Residue-level contacts at the interface:
Residue Y493 in protein 2 contacts residue L11 in protein 1 (closest heavy-atom distance 2.5 Å).
Residue N86 in protein 2 contacts residue V3 in protein 1 (closest heavy-atom distance 3.5 Å).
Residue M45 in protein 2 interacts with residue A17 in protein 1 (closest heavy-atom distance 4.0 Å).
Residue N377 in protein 2 is in contact with residue V3 in protein 1 (closest heavy-atom distance 2.6 Å).
Residue W332 in protein 2 contacts residue C7 in protein 1 (closest heavy-atom distance 3.7 Å).
Residue A331 in protein 2 interacts with residue C7 in protein 1 (closest heavy-atom distance 3.3 Å).
Residue S88 in protein 2 interacts with residue A1 in protein 1 (closest heavy-atom distance 3.9 Å).
Residue Y493 in protein 2 interacts with residue L10 in protein 1 (closest heavy-atom distance 3.9 Å).
Residue N104 in protein 2 contacts residue I14 in protein 1 (closest heavy-atom distance 4.4 Å).
Residue W332 in protein 2 is in contact with residue H6 in protein 1 (closest heavy-atom distance 3.4 Å).
Residue Y498 in protein 2 interacts with residue L10 in protein 1 (closest heavy-atom distance 2.9 Å).
Residue H488 in protein 2 interacts with residue L10 in protein 1 (closest heavy-atom distance 3.9 Å).
Residue S107 in protein 2 interacts with residue I14 in protein 1 (closest heavy-atom distance 3.2 Å).
Residue P329 in protein 2 contacts residue S9 in protein 1 (closest heavy-atom distance 3.2 Å).
Residue N377 in protein 2 is in contact with residue R4 in protein 1 (closest heavy-atom distance 3.1 Å).
Residue R497 in protein 2 interacts with residue L10 in protein 1 (closest heavy-atom distance 4.0 Å).
Residue M45 in protein 2 is in contact with residue C16 in protein 1 (closest heavy-atom distance 4.0 Å).
Residue N46 in protein 2 is in contact with residue A17 in protein 1 (closest heavy-atom distance 4.1 Å).
Residue S30 in protein 2 contacts residue H6 in protein 1 (closest heavy-atom distance 3.8 Å).
Residue Y493 in protein 2 interacts with residue R13 in protein 1 (closest heavy-atom distance 2.9 Å).
Residue V42 in protein 2 is in contact with residue H15 in protein 1 (closest heavy-atom distance 3.8 Å).
Residue F487 in protein 2 contacts residue P12 in protein 1 (closest heavy-atom distance 3.4 Å).
Residue S107 in protein 2 interacts with residue P12 in protein 1 (closest heavy-atom distance 4.2 Å).
Residue T330 in protein 2 is in contact with residue C7 in protein 1 (closest heavy-atom distance 3.4 Å).
Residue D333 in protein 2 contacts residue R4 in protein 1 (closest heavy-atom distance 3.3 Å).
Residue N86 in protein 2 interacts with residue C2 in protein 1 (closest heavy-atom distance 3.9 Å).
Residue F487 in protein 2 contacts residue L10 in protein 1 (closest heavy-atom distance 3.0 Å).
Residue M45 in protein 2 is in contact with residue H15 in protein 1 (closest heavy-atom distance 4.4 Å).
Residue A331 in protein 2 is in contact with residue S8 in protein 1 (closest heavy-atom distance 3.0 Å).
Residue L374 in protein 2 contacts residue V3 in protein 1 (closest heavy-atom distance 3.6 Å).
Residue K545 in protein 2 interacts with residue V3 in protein 1 (closest heavy-atom distance 3.2 Å).
Residue A82 in protein 2 contacts residue V3 in protein 1 (closest heavy-atom distance 4.2 Å).
Residue E20 in protein 2 is in contact with residue R4 in protein 1 (closest heavy-atom distance 4.1 Å).
Residue R376 in protein 2 contacts residue R4 in protein 1 (closest heavy-atom distance 3.4 Å).
Residue D50 in protein 2 contacts residue A17 in protein 1 (closest heavy-atom distance 3.7 Å).
Residue D333 in protein 2 is in contact with residue H6 in protein 1 (closest heavy-atom distance 3.8 Å).
Residue N491 in protein 2 is in contact with residue R13 in protein 1 (closest heavy-atom distance 3.1 Å).
Residue Y33 in protein 2 contacts residue H15 in protein 1 (closest heavy-atom distance 3.9 Å).
Residue S27 in protein 2 contacts residue H6 in protein 1 (closest heavy-atom distance 3.8 Å).
Residue G335 in protein 2 is in contact with residue R4 in protein 1 (closest heavy-atom distance 4.4 Å).
Residue H328 in protein 2 contacts residue S9 in protein 1 (closest heavy-atom distance 3.8 Å).
Residue N34 in protein 2 contacts residue L11 in protein 1 (closest heavy-atom distance 3.1 Å).
Residue S107 in protein 2 contacts residue R13 in protein 1 (closest heavy-atom distance 3.7 Å).
Residue H361 in protein 2 is in contact with residue S8 in protein 1 (closest heavy-atom distance 3.9 Å).
Residue T330 in protein 2 interacts with residue S8 in protein 1 (closest heavy-atom distance 4.4 Å).
Residue E358 in protein 2 is in contact with residue S8 in protein 1 (closest heavy-atom distance 4.2 Å).
Residue N491 in protein 2 is in contact with residue P12 in protein 1 (closest heavy-atom distance 3.4 Å).
Residue T108 in protein 2 is in contact with residue I14 in protein 1 (closest heavy-atom distance 3.6 Å).
Residue F23 in protein 2 is in contact with residue S5 in protein 1 (closest heavy-atom distance 4.0 Å).
Residue T330 in protein 2 contacts residue S9 in protein 1 (closest heavy-atom distance 2.8 Å).
Residue F373 in protein 2 is in contact with residue R4 in protein 1 (closest heavy-atom distance 3.0 Å).
Residue S26 in protein 2 contacts residue H6 in protein 1 (closest heavy-atom distance 4.1 Å).
Residue G49 in protein 2 is in contact with residue A17 in protein 1 (closest heavy-atom distance 3.2 Å).
Residue F23 in protein 2 contacts residue R4 in protein 1 (closest heavy-atom distance 3.1 Å).
Residue E385 in protein 2 contacts residue S8 in protein 1 (closest heavy-atom distance 4.5 Å).
Residue F23 in protein 2 is in contact with residue H6 in protein 1 (closest heavy-atom distance 3.6 Å).
Residue N377 in protein 2 interacts with residue S5 in protein 1 (closest heavy-atom distance 3.4 Å).
Residue F487 in protein 2 interacts with residue L11 in protein 1 (closest heavy-atom distance 3.6 Å).
Residue Y185 in protein 2 interacts with residue A1 in protein 1 (closest heavy-atom distance 4.1 Å).
Residue D492 in protein 2 interacts with residue R13 in protein 1 (closest heavy-atom distance 2.7 Å).

Sequence of protein 1:
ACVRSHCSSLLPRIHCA

Sequence of protein 2:
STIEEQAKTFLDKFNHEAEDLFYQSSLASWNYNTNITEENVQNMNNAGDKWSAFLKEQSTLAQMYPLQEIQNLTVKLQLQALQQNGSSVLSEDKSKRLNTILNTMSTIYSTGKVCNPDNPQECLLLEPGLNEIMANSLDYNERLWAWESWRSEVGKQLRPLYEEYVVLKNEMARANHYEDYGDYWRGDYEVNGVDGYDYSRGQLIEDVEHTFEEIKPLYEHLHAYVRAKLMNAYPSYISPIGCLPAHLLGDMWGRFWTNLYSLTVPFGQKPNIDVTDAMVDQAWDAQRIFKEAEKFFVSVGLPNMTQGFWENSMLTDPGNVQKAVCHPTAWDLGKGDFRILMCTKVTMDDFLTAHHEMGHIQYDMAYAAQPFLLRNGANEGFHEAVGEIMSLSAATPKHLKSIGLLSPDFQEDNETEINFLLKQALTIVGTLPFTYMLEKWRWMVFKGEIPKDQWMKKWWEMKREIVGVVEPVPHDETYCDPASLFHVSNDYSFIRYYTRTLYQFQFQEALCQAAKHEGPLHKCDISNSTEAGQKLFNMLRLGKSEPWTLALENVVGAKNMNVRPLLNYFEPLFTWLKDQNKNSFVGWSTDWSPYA

The following describes two proteins that form a bound complex.